Sequence of protein 1:
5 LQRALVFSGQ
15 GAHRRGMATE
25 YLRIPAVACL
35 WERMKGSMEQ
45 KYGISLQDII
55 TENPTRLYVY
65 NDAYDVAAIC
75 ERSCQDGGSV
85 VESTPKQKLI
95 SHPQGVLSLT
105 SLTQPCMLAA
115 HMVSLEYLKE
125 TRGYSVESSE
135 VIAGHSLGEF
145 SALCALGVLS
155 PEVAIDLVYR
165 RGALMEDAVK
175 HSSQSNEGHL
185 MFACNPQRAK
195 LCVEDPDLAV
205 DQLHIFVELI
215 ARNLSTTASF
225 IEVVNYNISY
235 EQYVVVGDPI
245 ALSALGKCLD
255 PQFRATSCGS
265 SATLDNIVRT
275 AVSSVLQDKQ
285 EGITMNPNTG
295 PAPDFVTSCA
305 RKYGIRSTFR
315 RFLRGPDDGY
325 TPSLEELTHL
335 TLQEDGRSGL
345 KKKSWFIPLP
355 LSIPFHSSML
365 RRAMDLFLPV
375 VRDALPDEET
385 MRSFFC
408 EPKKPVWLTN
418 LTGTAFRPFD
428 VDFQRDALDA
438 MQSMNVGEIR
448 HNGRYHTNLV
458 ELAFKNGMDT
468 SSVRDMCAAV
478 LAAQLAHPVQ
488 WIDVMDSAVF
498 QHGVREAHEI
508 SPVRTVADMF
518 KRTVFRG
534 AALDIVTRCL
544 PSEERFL

This data describes a binding interaction between two proteins.

Sequence of protein 2:
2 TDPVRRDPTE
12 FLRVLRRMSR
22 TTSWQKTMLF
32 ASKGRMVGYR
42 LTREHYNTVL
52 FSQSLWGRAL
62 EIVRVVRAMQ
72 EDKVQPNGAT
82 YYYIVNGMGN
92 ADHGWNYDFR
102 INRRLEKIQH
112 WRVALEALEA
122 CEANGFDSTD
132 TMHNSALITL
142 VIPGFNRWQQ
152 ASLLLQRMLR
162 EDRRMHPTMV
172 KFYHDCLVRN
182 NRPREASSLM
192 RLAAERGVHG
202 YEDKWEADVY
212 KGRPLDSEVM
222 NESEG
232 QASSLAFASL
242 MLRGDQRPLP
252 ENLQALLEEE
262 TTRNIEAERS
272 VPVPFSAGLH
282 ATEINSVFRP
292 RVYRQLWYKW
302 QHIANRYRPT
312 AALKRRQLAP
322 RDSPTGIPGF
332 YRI

Residue-level contacts at the interface:
Residue R314 in protein 1 is in contact with residue I304 in protein 2 (closest heavy-atom distance 3.3 Å).
Residue Q256 in protein 1 contacts residue G126 in protein 2 (closest heavy-atom distance 3.6 Å).
Residue P326 in protein 1 interacts with residue F52 in protein 2 (closest heavy-atom distance 3.5 Å).
Residue D321 in protein 1 is in contact with residue Q296 in protein 2 (closest heavy-atom distance 3.8 Å).
Residue K518 in protein 1 interacts with residue R197 in protein 2 (closest heavy-atom distance 3.4 Å).
Residue Y324 in protein 1 interacts with residue R292 in protein 2 (closest heavy-atom distance 4.2 Å).
Residue E329 in protein 1 is in contact with residue R21 in protein 2 (closest heavy-atom distance 3.8 Å).
Residue F549 in protein 1 is in contact with residue W206 in protein 2 (closest heavy-atom distance 4.0 Å).
Residue W349 in protein 1 contacts residue D128 in protein 2 (closest heavy-atom distance 3.5 Å).
Residue L334 in protein 1 contacts residue A80 in protein 2 (closest heavy-atom distance 3.5 Å).
Residue P320 in protein 1 contacts residue L56 in protein 2 (closest heavy-atom distance 3.6 Å).
Residue T325 in protein 1 contacts residue Y84 in protein 2 (closest heavy-atom distance 4.3 Å).
Residue P326 in protein 1 interacts with residue Y83 in protein 2 (closest heavy-atom distance 3.3 Å).
Residue P320 in protein 1 is in contact with residue S20 in protein 2 (closest heavy-atom distance 3.8 Å).
Residue R548 in protein 1 is in contact with residue E203 in protein 2 (closest heavy-atom distance 3.3 Å).
Residue L331 in protein 1 contacts residue A80 in protein 2 (closest heavy-atom distance 4.3 Å).
Residue P255 in protein 1 contacts residue G126 in protein 2 (closest heavy-atom distance 3.9 Å).
Residue Y324 in protein 1 contacts residue H167 in protein 2 (closest heavy-atom distance 4.1 Å).
Residue L328 in protein 1 contacts residue A80 in protein 2 (closest heavy-atom distance 3.7 Å).
Residue T325 in protein 1 is in contact with residue S55 in protein 2 (closest heavy-atom distance 3.9 Å).
Residue T325 in protein 1 is in contact with residue N87 in protein 2 (closest heavy-atom distance 3.7 Å).
Residue D321 in protein 1 contacts residue R292 in protein 2 (closest heavy-atom distance 3.3 Å).
Residue L328 in protein 1 interacts with residue E45 in protein 2 (closest heavy-atom distance 3.4 Å).
Residue L328 in protein 1 is in contact with residue Y84 in protein 2 (closest heavy-atom distance 3.2 Å).
Residue P320 in protein 1 interacts with residue Q296 in protein 2 (closest heavy-atom distance 3.3 Å).
Residue L331 in protein 1 is in contact with residue Y84 in protein 2 (closest heavy-atom distance 3.5 Å).
Residue R519 in protein 1 contacts residue D163 in protein 2 (closest heavy-atom distance 2.7 Å).
Residue T335 in protein 1 contacts residue N78 in protein 2 (closest heavy-atom distance 3.2 Å).
Residue P320 in protein 1 is in contact with residue R21 in protein 2 (closest heavy-atom distance 3.2 Å).
Residue P326 in protein 1 contacts residue Y84 in protein 2 (closest heavy-atom distance 3.0 Å).
Residue R192 in protein 1 contacts residue R164 in protein 2 (closest heavy-atom distance 3.5 Å).
Residue L334 in protein 1 is in contact with residue D128 in protein 2 (closest heavy-atom distance 3.2 Å).
Residue K347 in protein 1 is in contact with residue D128 in protein 2 (closest heavy-atom distance 3.0 Å).
Residue D321 in protein 1 interacts with residue L56 in protein 2 (closest heavy-atom distance 3.6 Å).
Residue D322 in protein 1 is in contact with residue Q296 in protein 2 (closest heavy-atom distance 3.3 Å).
Residue R192 in protein 1 interacts with residue E162 in protein 2 (closest heavy-atom distance 2.3 Å).
Residue L334 in protein 1 interacts with residue G79 in protein 2 (closest heavy-atom distance 3.3 Å).
Residue S348 in protein 1 interacts with residue D128 in protein 2 (closest heavy-atom distance 2.2 Å).
Residue L328 in protein 1 is in contact with residue T49 in protein 2 (closest heavy-atom distance 4.2 Å).
Residue R314 in protein 1 interacts with residue R307 in protein 2 (closest heavy-atom distance 4.0 Å).
Residue K518 in protein 1 is in contact with residue E196 in protein 2 (closest heavy-atom distance 4.0 Å).
Residue Q256 in protein 1 interacts with residue N125 in protein 2 (closest heavy-atom distance 2.3 Å).
Residue S327 in protein 1 interacts with residue Y84 in protein 2 (closest heavy-atom distance 3.2 Å).
Residue K194 in protein 1 contacts residue E123 in protein 2 (closest heavy-atom distance 3.2 Å).
Residue L317 in protein 1 contacts residue Q296 in protein 2 (closest heavy-atom distance 3.8 Å).
Residue T325 in protein 1 interacts with residue F52 in protein 2 (closest heavy-atom distance 3.2 Å).
Residue G319 in protein 1 contacts residue R21 in protein 2 (closest heavy-atom distance 4.2 Å).
Residue L331 in protein 1 is in contact with residue Y83 in protein 2 (closest heavy-atom distance 3.6 Å).
Residue D515 in protein 1 contacts residue D163 in protein 2 (closest heavy-atom distance 4.2 Å).
Residue Q256 in protein 1 interacts with residue F127 in protein 2 (closest heavy-atom distance 3.6 Å).
Residue L334 in protein 1 contacts residue Y83 in protein 2 (closest heavy-atom distance 3.9 Å).
Residue Q337 in protein 1 is in contact with residue E45 in protein 2 (closest heavy-atom distance 4.1 Å).
Residue D321 in protein 1 is in contact with residue V293 in protein 2 (closest heavy-atom distance 3.6 Å).
Residue T335 in protein 1 interacts with residue A80 in protein 2 (closest heavy-atom distance 3.5 Å).
Residue L334 in protein 1 interacts with residue F127 in protein 2 (closest heavy-atom distance 3.9 Å).
Residue S327 in protein 1 interacts with residue F52 in protein 2 (closest heavy-atom distance 3.7 Å).
Residue L328 in protein 1 interacts with residue N48 in protein 2 (closest heavy-atom distance 3.9 Å).
Residue L317 in protein 1 interacts with residue K300 in protein 2 (closest heavy-atom distance 3.6 Å).
Residue R192 in protein 1 interacts with residue D163 in protein 2 (closest heavy-atom distance 4.0 Å).
Residue S327 in protein 1 contacts residue R21 in protein 2 (closest heavy-atom distance 3.6 Å).